Interface contacts:
Residue S156 in the second protein is in contact with residue N27 in the first protein (closest heavy-atom distance 4.9 Å).
Residue S156 in the second protein interacts with residue V28 in the first protein (closest heavy-atom distance 4.3 Å).
Residue V153 in the second protein contacts residue K29 in the first protein (closest heavy-atom distance 3.6 Å).
Residue S156 in the second protein interacts with residue K29 in the first protein (closest heavy-atom distance 4.7 Å).

The following describes two proteins that form a bound complex.

Sequence of the second protein:
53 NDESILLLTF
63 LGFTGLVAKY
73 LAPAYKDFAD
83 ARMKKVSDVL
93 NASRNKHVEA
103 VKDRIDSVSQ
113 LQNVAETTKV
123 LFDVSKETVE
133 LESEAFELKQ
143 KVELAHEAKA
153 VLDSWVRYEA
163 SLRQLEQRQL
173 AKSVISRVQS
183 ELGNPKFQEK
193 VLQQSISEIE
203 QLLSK

Sequence of the first protein:
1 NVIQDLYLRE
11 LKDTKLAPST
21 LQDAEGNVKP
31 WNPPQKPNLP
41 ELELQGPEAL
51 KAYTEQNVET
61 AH